Sequence of chain A:
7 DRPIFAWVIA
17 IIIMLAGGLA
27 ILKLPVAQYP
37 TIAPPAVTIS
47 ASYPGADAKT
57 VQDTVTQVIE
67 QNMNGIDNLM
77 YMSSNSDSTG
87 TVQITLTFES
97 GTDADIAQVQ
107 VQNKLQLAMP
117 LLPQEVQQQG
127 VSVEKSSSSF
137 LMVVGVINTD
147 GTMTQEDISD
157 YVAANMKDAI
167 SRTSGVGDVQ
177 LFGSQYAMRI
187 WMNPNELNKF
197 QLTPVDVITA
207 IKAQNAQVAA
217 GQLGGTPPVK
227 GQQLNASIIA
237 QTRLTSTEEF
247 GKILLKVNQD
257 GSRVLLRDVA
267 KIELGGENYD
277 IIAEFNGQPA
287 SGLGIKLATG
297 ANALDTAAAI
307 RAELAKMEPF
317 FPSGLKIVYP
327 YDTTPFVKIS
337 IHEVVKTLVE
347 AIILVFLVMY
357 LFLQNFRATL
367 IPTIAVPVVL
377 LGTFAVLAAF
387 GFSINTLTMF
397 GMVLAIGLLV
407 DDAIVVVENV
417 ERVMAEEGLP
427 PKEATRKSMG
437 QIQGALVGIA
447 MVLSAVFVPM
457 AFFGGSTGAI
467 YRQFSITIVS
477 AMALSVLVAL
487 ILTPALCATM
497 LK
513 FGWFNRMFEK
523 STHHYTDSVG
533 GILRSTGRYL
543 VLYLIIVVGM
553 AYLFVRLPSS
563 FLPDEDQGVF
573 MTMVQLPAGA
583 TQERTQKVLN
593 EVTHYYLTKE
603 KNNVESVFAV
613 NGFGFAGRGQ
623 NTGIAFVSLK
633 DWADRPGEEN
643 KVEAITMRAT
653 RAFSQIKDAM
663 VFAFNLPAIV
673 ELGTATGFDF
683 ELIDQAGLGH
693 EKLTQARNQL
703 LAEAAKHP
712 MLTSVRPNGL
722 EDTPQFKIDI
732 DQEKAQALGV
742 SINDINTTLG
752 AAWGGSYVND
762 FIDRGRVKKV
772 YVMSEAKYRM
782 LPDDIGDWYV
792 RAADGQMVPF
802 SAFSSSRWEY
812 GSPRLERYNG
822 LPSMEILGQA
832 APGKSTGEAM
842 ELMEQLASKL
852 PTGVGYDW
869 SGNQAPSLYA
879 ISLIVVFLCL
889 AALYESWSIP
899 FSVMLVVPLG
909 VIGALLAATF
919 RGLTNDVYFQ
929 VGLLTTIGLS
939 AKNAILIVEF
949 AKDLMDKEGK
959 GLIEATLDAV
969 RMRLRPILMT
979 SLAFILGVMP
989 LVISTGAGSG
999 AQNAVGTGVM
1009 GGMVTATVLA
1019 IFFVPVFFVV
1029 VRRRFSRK

These two protein chains interact to form a complex.

Sequence of chain B:
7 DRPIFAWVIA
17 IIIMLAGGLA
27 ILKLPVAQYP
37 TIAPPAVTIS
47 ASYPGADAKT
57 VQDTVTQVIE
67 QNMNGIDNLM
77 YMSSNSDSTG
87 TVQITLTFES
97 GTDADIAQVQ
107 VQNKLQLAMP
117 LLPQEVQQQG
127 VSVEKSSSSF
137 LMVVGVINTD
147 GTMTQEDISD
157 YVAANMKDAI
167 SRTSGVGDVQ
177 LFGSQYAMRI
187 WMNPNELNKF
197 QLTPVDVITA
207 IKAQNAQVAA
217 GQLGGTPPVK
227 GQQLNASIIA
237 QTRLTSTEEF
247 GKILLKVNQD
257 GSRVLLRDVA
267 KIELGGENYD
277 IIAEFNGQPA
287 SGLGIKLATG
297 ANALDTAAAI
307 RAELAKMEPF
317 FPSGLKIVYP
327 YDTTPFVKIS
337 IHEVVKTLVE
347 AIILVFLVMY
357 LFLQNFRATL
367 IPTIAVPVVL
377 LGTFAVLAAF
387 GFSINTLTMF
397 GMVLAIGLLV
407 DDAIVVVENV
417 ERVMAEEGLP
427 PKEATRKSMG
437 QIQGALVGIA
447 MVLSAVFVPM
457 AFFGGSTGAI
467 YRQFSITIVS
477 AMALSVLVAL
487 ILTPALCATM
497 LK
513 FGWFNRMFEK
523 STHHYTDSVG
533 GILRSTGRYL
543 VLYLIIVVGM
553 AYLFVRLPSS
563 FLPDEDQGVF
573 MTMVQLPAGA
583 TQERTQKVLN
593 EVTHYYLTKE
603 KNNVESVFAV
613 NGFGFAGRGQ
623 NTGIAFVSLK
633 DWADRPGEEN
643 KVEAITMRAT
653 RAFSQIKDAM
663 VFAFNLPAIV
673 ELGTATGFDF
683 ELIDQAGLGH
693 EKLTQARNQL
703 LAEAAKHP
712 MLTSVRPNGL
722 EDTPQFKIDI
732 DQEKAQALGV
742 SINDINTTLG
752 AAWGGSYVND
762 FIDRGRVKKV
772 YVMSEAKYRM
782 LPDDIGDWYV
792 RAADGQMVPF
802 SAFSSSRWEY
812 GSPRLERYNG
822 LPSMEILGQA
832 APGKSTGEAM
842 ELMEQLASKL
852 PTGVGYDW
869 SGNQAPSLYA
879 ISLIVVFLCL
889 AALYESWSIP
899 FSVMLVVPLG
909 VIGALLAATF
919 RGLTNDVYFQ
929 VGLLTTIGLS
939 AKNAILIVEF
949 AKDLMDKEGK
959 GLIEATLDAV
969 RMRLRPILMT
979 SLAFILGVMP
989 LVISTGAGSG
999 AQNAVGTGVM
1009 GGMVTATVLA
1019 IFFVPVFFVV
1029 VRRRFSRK

Interface contacts:
Residue S167 in chain B interacts with residue G71 in chain A (closest heavy-atom distance 2.9 Å).
Residue Q108 in chain B is in contact with residue N109 in chain A (closest heavy-atom distance 2.9 Å).
Residue V225 in chain B is in contact with residue A777 in chain A (closest heavy-atom distance 3.3 Å).
Residue L219 in chain B contacts residue W754 in chain A (closest heavy-atom distance 3.3 Å).
Residue S167 in chain B interacts with residue N70 in chain A (closest heavy-atom distance 2.9 Å).
Residue K131 in chain B contacts residue D73 in chain A (closest heavy-atom distance 3.1 Å).
Residue R168 in chain B is in contact with residue M78 in chain A (closest heavy-atom distance 3.1 Å).
Residue I235 in chain B is in contact with residue D53 in chain A (closest heavy-atom distance 3.0 Å).
Residue D101 in chain B contacts residue D73 in chain A (closest heavy-atom distance 2.7 Å).
Residue N231 in chain B interacts with residue G581 in chain A (closest heavy-atom distance 3.4 Å).
Residue R259 in chain B is in contact with residue E734 in chain A (closest heavy-atom distance 2.6 Å).
Residue Q108 in chain B is in contact with residue Q112 in chain A (closest heavy-atom distance 2.8 Å).
Residue I235 in chain B contacts residue F727 in chain A (closest heavy-atom distance 2.9 Å).
Residue Q123 in chain B is in contact with residue P116 in chain A (closest heavy-atom distance 3.0 Å).
Residue V225 in chain B is in contact with residue M781 in chain A (closest heavy-atom distance 3.0 Å).
Residue G221 in chain B is in contact with residue R780 in chain A (closest heavy-atom distance 3.0 Å).
Residue T222 in chain B interacts with residue Y275 in chain A (closest heavy-atom distance 3.0 Å).
Residue F316 in chain B is in contact with residue Q687 in chain A (closest heavy-atom distance 3.4 Å).
Residue F11 in chain B is in contact with residue A890 in chain A (closest heavy-atom distance 2.9 Å).
Residue L21 in chain B is in contact with residue I882 in chain A (closest heavy-atom distance 3.5 Å).
Residue V105 in chain B contacts residue V105 in chain A (closest heavy-atom distance 3.0 Å).
Residue I234 in chain B is in contact with residue I729 in chain A (closest heavy-atom distance 3.5 Å).
Residue V127 in chain B interacts with residue L113 in chain A (closest heavy-atom distance 3.0 Å).
Residue L230 in chain B is in contact with residue W809 in chain A (closest heavy-atom distance 3.5 Å).
Residue V768 in chain B is in contact with residue Q67 in chain A (closest heavy-atom distance 3.5 Å).
Residue I234 in chain B interacts with residue W754 in chain A (closest heavy-atom distance 3.4 Å).
Residue Q228 in chain B is in contact with residue M781 in chain A (closest heavy-atom distance 2.9 Å).
Residue P224 in chain B contacts residue M781 in chain A (closest heavy-atom distance 3.3 Å).
Residue I763 in chain B interacts with residue D59 in chain A (closest heavy-atom distance 3.3 Å).
Residue Q124 in chain B is in contact with residue L117 in chain A (closest heavy-atom distance 3.0 Å).
Residue R168 in chain B contacts residue M69 in chain A (closest heavy-atom distance 3.3 Å).
Residue Q228 in chain B is in contact with residue T583 in chain A (closest heavy-atom distance 2.8 Å).
Residue S233 in chain B interacts with residue Q726 in chain A (closest heavy-atom distance 3.5 Å).
Residue A215 in chain B contacts residue A52 in chain A (closest heavy-atom distance 3.4 Å).
Residue G217 in chain B interacts with residue G755 in chain A (closest heavy-atom distance 3.4 Å).
Residue I17 in chain B is in contact with residue L886 in chain A (closest heavy-atom distance 3.5 Å).
Residue P223 in chain B is in contact with residue A777 in chain A (closest heavy-atom distance 3.4 Å).
Residue I10 in chain B contacts residue E893 in chain A (closest heavy-atom distance 3.0 Å).
Residue A215 in chain B contacts residue P50 in chain A (closest heavy-atom distance 3.4 Å).
Residue L219 in chain B is in contact with residue W809 in chain A (closest heavy-atom distance 3.5 Å).
Residue Q229 in chain B interacts with residue R586 in chain A (closest heavy-atom distance 2.7 Å).
Residue G217 in chain B is in contact with residue W754 in chain A (closest heavy-atom distance 3.1 Å).
Residue R767 in chain B is in contact with residue Q67 in chain A (closest heavy-atom distance 3.0 Å).
Residue Q237 in chain B is in contact with residue N747 in chain A (closest heavy-atom distance 2.7 Å).
Residue S233 in chain B interacts with residue F727 in chain A (closest heavy-atom distance 3.2 Å).
Residue V14 in chain B interacts with residue L886 in chain A (closest heavy-atom distance 3.4 Å).
Residue P223 in chain B is in contact with residue R780 in chain A (closest heavy-atom distance 3.1 Å).
Residue A216 in chain B contacts residue G51 in chain A (closest heavy-atom distance 3.2 Å).
Residue I234 in chain B interacts with residue F727 in chain A (closest heavy-atom distance 3.4 Å).
Residue N231 in chain B is in contact with residue Q622 in chain A (closest heavy-atom distance 2.7 Å).
Residue Q213 in chain B is in contact with residue T56 in chain A (closest heavy-atom distance 3.0 Å).
Residue I235 in chain B is in contact with residue I729 in chain A (closest heavy-atom distance 3.1 Å).
Residue N109 in chain B contacts residue N109 in chain A (closest heavy-atom distance 2.8 Å).
Residue A232 in chain B interacts with residue W809 in chain A (closest heavy-atom distance 3.5 Å).
Residue V768 in chain B is in contact with residue Q63 in chain A (closest heavy-atom distance 3.3 Å).
Residue Q112 in chain B interacts with residue Q112 in chain A (closest heavy-atom distance 2.9 Å).
Residue F11 in chain B is in contact with residue E893 in chain A (closest heavy-atom distance 3.0 Å).
Residue Q229 in chain B is in contact with residue T583 in chain A (closest heavy-atom distance 3.2 Å).
Residue R239 in chain B interacts with residue D59 in chain A (closest heavy-atom distance 2.9 Å).
Residue F11 in chain B contacts residue A889 in chain A (closest heavy-atom distance 3.0 Å).